The following describes two proteins that form a bound complex.

Sequence of protein 2:
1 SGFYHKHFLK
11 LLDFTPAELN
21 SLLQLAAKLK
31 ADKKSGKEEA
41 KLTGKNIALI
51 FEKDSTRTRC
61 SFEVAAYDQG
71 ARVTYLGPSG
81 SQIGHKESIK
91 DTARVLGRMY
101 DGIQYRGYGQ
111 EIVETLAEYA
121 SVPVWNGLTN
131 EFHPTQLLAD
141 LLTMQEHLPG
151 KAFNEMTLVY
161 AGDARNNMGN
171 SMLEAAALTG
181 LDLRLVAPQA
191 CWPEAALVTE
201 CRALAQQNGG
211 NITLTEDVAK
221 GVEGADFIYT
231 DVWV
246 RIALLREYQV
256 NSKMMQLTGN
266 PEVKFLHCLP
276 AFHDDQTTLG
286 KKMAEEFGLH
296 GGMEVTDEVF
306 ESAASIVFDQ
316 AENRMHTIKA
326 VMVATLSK

Interface contacts:
Residue L274 in protein 1 interacts with residue V95 in protein 2 (closest heavy-atom distance 3.7 Å).
Residue E63 in protein 1 is in contact with residue T74 in protein 2 (closest heavy-atom distance 3.1 Å).
Residue F313 in protein 1 contacts residue R94 in protein 2 (closest heavy-atom distance 3.4 Å).
Residue T282 in protein 1 contacts residue S88 in protein 2 (closest heavy-atom distance 3.4 Å).
Residue E63 in protein 1 interacts with residue V73 in protein 2 (closest heavy-atom distance 3.7 Å).
Residue Y67 in protein 1 is in contact with residue V73 in protein 2 (closest heavy-atom distance 3.0 Å).
Residue V64 in protein 1 interacts with residue N46 in protein 2 (closest heavy-atom distance 3.4 Å).
Residue L274 in protein 1 interacts with residue E87 in protein 2 (closest heavy-atom distance 4.1 Å).
Residue C60 in protein 1 contacts residue T74 in protein 2 (closest heavy-atom distance 4.7 Å).
Residue A276 in protein 1 contacts residue E87 in protein 2 (closest heavy-atom distance 4.4 Å).
Residue P275 in protein 1 interacts with residue E87 in protein 2 (closest heavy-atom distance 3.4 Å).
Residue Y67 in protein 1 contacts residue R72 in protein 2 (closest heavy-atom distance 3.6 Å).
Residue H278 in protein 1 contacts residue S88 in protein 2 (closest heavy-atom distance 4.8 Å).
Residue D279 in protein 1 contacts residue S88 in protein 2 (closest heavy-atom distance 3.5 Å).
Residue M320 in protein 1 interacts with residue M99 in protein 2 (closest heavy-atom distance 3.9 Å).
Residue C60 in protein 1 contacts residue L76 in protein 2 (closest heavy-atom distance 4.0 Å).
Residue Y67 in protein 1 interacts with residue N46 in protein 2 (closest heavy-atom distance 3.7 Å).
Residue F313 in protein 1 contacts residue R98 in protein 2 (closest heavy-atom distance 3.4 Å).
Residue F305 in protein 1 is in contact with residue R94 in protein 2 (closest heavy-atom distance 4.5 Å).
Residue R57 in protein 1 contacts residue E87 in protein 2 (closest heavy-atom distance 2.7 Å).
Residue T282 in protein 1 interacts with residue H85 in protein 2 (closest heavy-atom distance 4.3 Å).
Residue K33 in protein 1 contacts residue N46 in protein 2 (closest heavy-atom distance 3.8 Å).
Residue F313 in protein 1 interacts with residue V95 in protein 2 (closest heavy-atom distance 3.5 Å).
Residue F313 in protein 1 interacts with residue D91 in protein 2 (closest heavy-atom distance 4.0 Å).
Residue F277 in protein 1 contacts residue K86 in protein 2 (closest heavy-atom distance 3.3 Å).
Residue D68 in protein 1 interacts with residue N46 in protein 2 (closest heavy-atom distance 2.9 Å).
Residue D314 in protein 1 contacts residue R98 in protein 2 (closest heavy-atom distance 2.9 Å).
Residue R59 in protein 1 is in contact with residue T74 in protein 2 (closest heavy-atom distance 4.1 Å).
Residue T282 in protein 1 interacts with residue E87 in protein 2 (closest heavy-atom distance 3.5 Å).
Residue E317 in protein 1 interacts with residue M99 in protein 2 (closest heavy-atom distance 4.0 Å).
Residue E317 in protein 1 interacts with residue R98 in protein 2 (closest heavy-atom distance 2.8 Å).
Residue E306 in protein 1 interacts with residue R94 in protein 2 (closest heavy-atom distance 2.5 Å).
Residue R319 in protein 1 is in contact with residue M99 in protein 2 (closest heavy-atom distance 4.5 Å).
Residue C60 in protein 1 is in contact with residue M99 in protein 2 (closest heavy-atom distance 4.4 Å).
Residue A316 in protein 1 contacts residue V95 in protein 2 (closest heavy-atom distance 4.2 Å).
Residue E306 in protein 1 interacts with residue K90 in protein 2 (closest heavy-atom distance 2.8 Å).
Residue A276 in protein 1 interacts with residue D91 in protein 2 (closest heavy-atom distance 4.5 Å).
Residue D68 in protein 1 is in contact with residue G44 in protein 2 (closest heavy-atom distance 4.8 Å).
Residue C60 in protein 1 contacts residue Y100 in protein 2 (closest heavy-atom distance 3.4 Å).
Residue A316 in protein 1 is in contact with residue M99 in protein 2 (closest heavy-atom distance 3.1 Å).
Residue T282 in protein 1 is in contact with residue G84 in protein 2 (closest heavy-atom distance 3.6 Å).
Residue H278 in protein 1 contacts residue D91 in protein 2 (closest heavy-atom distance 3.0 Å).
Residue F305 in protein 1 interacts with residue D91 in protein 2 (closest heavy-atom distance 3.6 Å).
Residue Y67 in protein 1 interacts with residue T74 in protein 2 (closest heavy-atom distance 3.9 Å).
Residue E63 in protein 1 is in contact with residue Y100 in protein 2 (closest heavy-atom distance 4.4 Å).
Residue L284 in protein 1 is in contact with residue H85 in protein 2 (closest heavy-atom distance 3.2 Å).
Residue T283 in protein 1 is in contact with residue H85 in protein 2 (closest heavy-atom distance 3.4 Å).
Residue T282 in protein 1 contacts residue K86 in protein 2 (closest heavy-atom distance 4.6 Å).
Residue V64 in protein 1 contacts residue Y100 in protein 2 (closest heavy-atom distance 3.5 Å).
Residue D302 in protein 1 is in contact with residue K90 in protein 2 (closest heavy-atom distance 4.8 Å).
Residue V64 in protein 1 interacts with residue M99 in protein 2 (closest heavy-atom distance 3.6 Å).
Residue T56 in protein 1 interacts with residue L76 in protein 2 (closest heavy-atom distance 4.7 Å).
Residue T283 in protein 1 contacts residue G84 in protein 2 (closest heavy-atom distance 2.9 Å).
Residue K33 in protein 1 contacts residue M99 in protein 2 (closest heavy-atom distance 4.7 Å).
Residue D68 in protein 1 interacts with residue R72 in protein 2 (closest heavy-atom distance 4.1 Å).
Residue P275 in protein 1 contacts residue K86 in protein 2 (closest heavy-atom distance 4.2 Å).
Residue R59 in protein 1 interacts with residue Y75 in protein 2 (closest heavy-atom distance 2.8 Å).
Residue R59 in protein 1 is in contact with residue L76 in protein 2 (closest heavy-atom distance 4.4 Å).
Residue D54 in protein 1 contacts residue S79 in protein 2 (closest heavy-atom distance 4.7 Å).
Residue S61 in protein 1 is in contact with residue M99 in protein 2 (closest heavy-atom distance 3.7 Å).

Sequence of protein 1:
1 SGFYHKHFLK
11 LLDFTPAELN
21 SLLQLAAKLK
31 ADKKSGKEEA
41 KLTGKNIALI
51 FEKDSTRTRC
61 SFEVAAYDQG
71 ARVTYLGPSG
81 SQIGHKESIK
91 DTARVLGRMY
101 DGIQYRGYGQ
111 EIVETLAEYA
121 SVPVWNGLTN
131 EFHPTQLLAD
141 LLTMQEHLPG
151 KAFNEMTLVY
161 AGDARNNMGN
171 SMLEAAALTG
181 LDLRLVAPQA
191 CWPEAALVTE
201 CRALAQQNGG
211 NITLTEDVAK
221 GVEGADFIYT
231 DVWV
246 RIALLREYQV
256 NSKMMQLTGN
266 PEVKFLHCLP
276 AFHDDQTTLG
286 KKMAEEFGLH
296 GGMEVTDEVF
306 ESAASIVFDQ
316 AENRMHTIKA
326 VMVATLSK